Sequence of chain A:
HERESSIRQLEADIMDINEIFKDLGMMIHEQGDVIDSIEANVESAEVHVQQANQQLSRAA

Residue-level contacts at the interface:
Residue I18 in chain A interacts with residue A18 in chain B (closest heavy-atom distance 4.2 Å).
Residue S61 in chain A interacts with residue I59 in chain B (closest heavy-atom distance 4.0 Å).
Residue I39 in chain A contacts residue Q35 in chain B (closest heavy-atom distance 3.7 Å).
Residue V46 in chain A contacts residue L46 in chain B (closest heavy-atom distance 3.9 Å).
Residue N57 in chain A interacts with residue I59 in chain B (closest heavy-atom distance 4.0 Å).
Residue N57 in chain A interacts with residue S56 in chain B (closest heavy-atom distance 2.6 Å).
Residue I11 in chain A contacts residue I11 in chain B (closest heavy-atom distance 3.7 Å).
Residue E15 in chain A is in contact with residue S10 in chain B (closest heavy-atom distance 2.6 Å).
Residue V53 in chain A is in contact with residue T49 in chain B (closest heavy-atom distance 3.5 Å).
Residue K26 in chain A is in contact with residue E20 in chain B (closest heavy-atom distance 3.1 Å).
Residue E50 in chain A is in contact with residue R45 in chain B (closest heavy-atom distance 3.5 Å).
Residue I39 in chain A contacts residue L39 in chain B (closest heavy-atom distance 4.1 Å).
Residue E47 in chain A is in contact with residue R45 in chain B (closest heavy-atom distance 3.3 Å).
Residue F25 in chain A is in contact with residue T21 in chain B (closest heavy-atom distance 3.3 Å).
Residue D40 in chain A interacts with residue Q38 in chain B (closest heavy-atom distance 2.7 Å).
Residue E15 in chain A is in contact with residue R13 in chain B (closest heavy-atom distance 2.7 Å).
Residue I18 in chain A interacts with residue S14 in chain B (closest heavy-atom distance 3.6 Å).
Residue I32 in chain A interacts with residue L32 in chain B (closest heavy-atom distance 3.6 Å).
Residue E43 in chain A contacts residue R41 in chain B (closest heavy-atom distance 2.5 Å).
Residue G29 in chain A contacts residue I28 in chain B (closest heavy-atom distance 3.8 Å).
Residue F25 in chain A contacts residue I28 in chain B (closest heavy-atom distance 3.5 Å).
Residue N22 in chain A contacts residue I24 in chain B (closest heavy-atom distance 4.1 Å).
Residue N22 in chain A interacts with residue I17 in chain B (closest heavy-atom distance 3.8 Å).
Residue V53 in chain A contacts residue N52 in chain B (closest heavy-atom distance 3.9 Å).
Residue A64 in chain A interacts with residue M63 in chain B (closest heavy-atom distance 3.5 Å).
Residue F25 in chain A contacts residue I24 in chain B (closest heavy-atom distance 3.9 Å).
Residue N22 in chain A is in contact with residue E20 in chain B (closest heavy-atom distance 3.6 Å).
Residue R12 in chain A is in contact with residue S10 in chain B (closest heavy-atom distance 3.7 Å).
Residue V53 in chain A interacts with residue L53 in chain B (closest heavy-atom distance 3.9 Å).
Residue I32 in chain A is in contact with residue Q35 in chain B (closest heavy-atom distance 2.9 Å).
Residue E43 in chain A is in contact with residue T42 in chain B (closest heavy-atom distance 3.6 Å).
Residue I18 in chain A interacts with residue I17 in chain B (closest heavy-atom distance 4.1 Å).
Residue K26 in chain A is in contact with residue I24 in chain B (closest heavy-atom distance 3.6 Å).
Residue V46 in chain A is in contact with residue R45 in chain B (closest heavy-atom distance 4.0 Å).
Residue N57 in chain A is in contact with residue K55 in chain B (closest heavy-atom distance 3.8 Å).
Residue E15 in chain A contacts residue S14 in chain B (closest heavy-atom distance 3.3 Å).
Residue F25 in chain A interacts with residue G25 in chain B (closest heavy-atom distance 3.6 Å).
Residue N57 in chain A contacts residue N52 in chain B (closest heavy-atom distance 3.1 Å).
Residue E50 in chain A is in contact with residue T49 in chain B (closest heavy-atom distance 3.3 Å).
Residue L60 in chain A is in contact with residue M63 in chain B (closest heavy-atom distance 3.7 Å).
Residue L60 in chain A contacts residue I59 in chain B (closest heavy-atom distance 3.7 Å).
Residue E43 in chain A is in contact with residue Q38 in chain B (closest heavy-atom distance 2.8 Å).
Residue E50 in chain A interacts with residue N48 in chain B (closest heavy-atom distance 4.0 Å).
Residue I39 in chain A interacts with residue Q38 in chain B (closest heavy-atom distance 3.5 Å).
Residue I11 in chain A interacts with residue A7 in chain B (closest heavy-atom distance 3.8 Å).
Residue I32 in chain A is in contact with residue I28 in chain B (closest heavy-atom distance 3.5 Å).
Residue A64 in chain A interacts with residue I59 in chain B (closest heavy-atom distance 4.2 Å).
Residue Q54 in chain A interacts with residue N52 in chain B (closest heavy-atom distance 3.9 Å).
Residue V46 in chain A is in contact with residue T42 in chain B (closest heavy-atom distance 3.6 Å).
Residue L28 in chain A contacts residue I28 in chain B (closest heavy-atom distance 4.0 Å).
Residue L60 in chain A contacts residue L60 in chain B (closest heavy-atom distance 4.1 Å).
Residue M19 in chain A is in contact with residue I17 in chain B (closest heavy-atom distance 3.6 Å).
Residue I11 in chain A interacts with residue S10 in chain B (closest heavy-atom distance 3.6 Å).
Residue N22 in chain A contacts residue T21 in chain B (closest heavy-atom distance 2.9 Å).
Residue I32 in chain A contacts residue E31 in chain B (closest heavy-atom distance 3.9 Å).
Residue G36 in chain A contacts residue Q35 in chain B (closest heavy-atom distance 3.5 Å).
Residue I42 in chain A is in contact with residue T42 in chain B (closest heavy-atom distance 4.1 Å).
Residue E8 in chain A contacts residue R6 in chain B (closest heavy-atom distance 3.7 Å).
Residue R12 in chain A contacts residue R6 in chain B (closest heavy-atom distance 3.7 Å).
Residue H33 in chain A is in contact with residue E31 in chain B (closest heavy-atom distance 2.6 Å).

These two protein chains interact to form a complex.

Sequence of chain B:
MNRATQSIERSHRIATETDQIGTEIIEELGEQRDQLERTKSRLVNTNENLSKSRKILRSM